Sequence of the second protein:
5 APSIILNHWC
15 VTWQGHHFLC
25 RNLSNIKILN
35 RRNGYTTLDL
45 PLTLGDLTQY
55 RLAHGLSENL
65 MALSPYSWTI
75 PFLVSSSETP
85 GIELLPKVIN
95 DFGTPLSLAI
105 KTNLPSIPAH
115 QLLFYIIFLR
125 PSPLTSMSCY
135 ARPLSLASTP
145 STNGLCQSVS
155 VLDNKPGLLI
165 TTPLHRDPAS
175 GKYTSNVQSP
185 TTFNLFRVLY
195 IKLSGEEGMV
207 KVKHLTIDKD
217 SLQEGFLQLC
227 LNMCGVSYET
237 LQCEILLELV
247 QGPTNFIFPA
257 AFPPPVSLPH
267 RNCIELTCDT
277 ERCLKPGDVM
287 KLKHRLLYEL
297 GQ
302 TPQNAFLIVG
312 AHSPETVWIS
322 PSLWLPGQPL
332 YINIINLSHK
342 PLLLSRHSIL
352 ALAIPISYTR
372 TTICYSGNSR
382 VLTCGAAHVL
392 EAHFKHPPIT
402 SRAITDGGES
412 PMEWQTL

Residue-level contacts at the interface:
Residue L60 in the second protein contacts residue G54 in the first protein (closest heavy-atom distance 3.7 Å).
Residue W415 in the second protein contacts residue T235 in the first protein (closest heavy-atom distance 3.0 Å).
Residue W415 in the second protein interacts with residue R284 in the first protein (closest heavy-atom distance 3.3 Å).
Residue L60 in the second protein interacts with residue N307 in the first protein (closest heavy-atom distance 3.5 Å).
Residue Q416 in the second protein is in contact with residue F234 in the first protein (closest heavy-atom distance 3.1 Å).
Residue R403 in the second protein is in contact with residue R335 in the first protein (closest heavy-atom distance 3.5 Å).
Residue Q416 in the second protein is in contact with residue R218 in the first protein (closest heavy-atom distance 3.1 Å).
Residue E62 in the second protein is in contact with residue N307 in the first protein (closest heavy-atom distance 2.8 Å).
Residue W415 in the second protein interacts with residue F234 in the first protein (closest heavy-atom distance 3.8 Å).
Residue G59 in the second protein is in contact with residue D52 in the first protein (closest heavy-atom distance 3.5 Å).
Residue E410 in the second protein interacts with residue R344 in the first protein (closest heavy-atom distance 2.9 Å).
Residue S411 in the second protein contacts residue T285 in the first protein (closest heavy-atom distance 3.5 Å).
Residue S61 in the second protein contacts residue D52 in the first protein (closest heavy-atom distance 3.7 Å).
Residue L60 in the second protein is in contact with residue N336 in the first protein (closest heavy-atom distance 3.2 Å).
Residue I405 in the second protein interacts with residue E339 in the first protein (closest heavy-atom distance 3.9 Å).
Residue E410 in the second protein interacts with residue K286 in the first protein (closest heavy-atom distance 3.1 Å).
Residue E62 in the second protein contacts residue A338 in the first protein (closest heavy-atom distance 3.9 Å).
Residue S61 in the second protein contacts residue N336 in the first protein (closest heavy-atom distance 2.9 Å).
Residue T417 in the second protein contacts residue F234 in the first protein (closest heavy-atom distance 3.8 Å).
Residue S411 in the second protein is in contact with residue K286 in the first protein (closest heavy-atom distance 2.7 Å).
Residue A57 in the second protein contacts residue N336 in the first protein (closest heavy-atom distance 3.7 Å).
Residue H58 in the second protein interacts with residue N336 in the first protein (closest heavy-atom distance 3.5 Å).
Residue L60 in the second protein interacts with residue I308 in the first protein (closest heavy-atom distance 3.9 Å).
Residue Q53 in the second protein is in contact with residue K342 in the first protein (closest heavy-atom distance 3.9 Å).
Residue Q53 in the second protein contacts residue E339 in the first protein (closest heavy-atom distance 3.4 Å).
Residue L60 in the second protein is in contact with residue D52 in the first protein (closest heavy-atom distance 2.6 Å).
Residue P412 in the second protein interacts with residue T285 in the first protein (closest heavy-atom distance 4.0 Å).
Residue G409 in the second protein interacts with residue L287 in the first protein (closest heavy-atom distance 3.1 Å).
Residue M413 in the second protein is in contact with residue R284 in the first protein (closest heavy-atom distance 2.7 Å).
Residue W415 in the second protein contacts residue F236 in the first protein (closest heavy-atom distance 4.0 Å).
Residue L67 in the second protein is in contact with residue D52 in the first protein (closest heavy-atom distance 3.9 Å).
Residue G409 in the second protein contacts residue K286 in the first protein (closest heavy-atom distance 4.0 Å).
Residue M413 in the second protein contacts residue W279 in the first protein (closest heavy-atom distance 3.8 Å).
Residue L60 in the second protein interacts with residue R335 in the first protein (closest heavy-atom distance 4.0 Å).
Residue T417 in the second protein interacts with residue N233 in the first protein (closest heavy-atom distance 3.7 Å).
Residue Q416 in the second protein contacts residue T235 in the first protein (closest heavy-atom distance 3.0 Å).
Residue R403 in the second protein interacts with residue N336 in the first protein (closest heavy-atom distance 2.8 Å).
Residue M413 in the second protein interacts with residue F236 in the first protein (closest heavy-atom distance 3.6 Å).
Residue R403 in the second protein interacts with residue E340 in the first protein (closest heavy-atom distance 2.7 Å).
Residue M413 in the second protein is in contact with residue F234 in the first protein (closest heavy-atom distance 3.8 Å).
Residue Q416 in the second protein interacts with residue F236 in the first protein (closest heavy-atom distance 4.1 Å).
Residue M413 in the second protein contacts residue K281 in the first protein (closest heavy-atom distance 4.1 Å).
Residue Y54 in the second protein interacts with residue E339 in the first protein (closest heavy-atom distance 3.5 Å).
Residue L60 in the second protein is in contact with residue V50 in the first protein (closest heavy-atom distance 3.6 Å).
Residue E414 in the second protein contacts residue K237 in the first protein (closest heavy-atom distance 3.2 Å).
Residue I400 in the second protein interacts with residue S53 in the first protein (closest heavy-atom distance 3.8 Å).
Residue E410 in the second protein contacts residue L287 in the first protein (closest heavy-atom distance 3.9 Å).
Residue L60 in the second protein is in contact with residue L334 in the first protein (closest heavy-atom distance 4.1 Å).
Residue L60 in the second protein contacts residue Q51 in the first protein (closest heavy-atom distance 4.0 Å).
Residue E414 in the second protein interacts with residue F236 in the first protein (closest heavy-atom distance 3.6 Å).
Residue G59 in the second protein interacts with residue N336 in the first protein (closest heavy-atom distance 2.6 Å).
Residue T406 in the second protein interacts with residue K288 in the first protein (closest heavy-atom distance 4.1 Å).
Residue P412 in the second protein interacts with residue R284 in the first protein (closest heavy-atom distance 3.7 Å).
Residue M413 in the second protein is in contact with residue K286 in the first protein (closest heavy-atom distance 4.2 Å).
Residue M413 in the second protein is in contact with residue T285 in the first protein (closest heavy-atom distance 3.6 Å).
Residue G59 in the second protein contacts residue S53 in the first protein (closest heavy-atom distance 3.6 Å).
Residue E410 in the second protein is in contact with residue T285 in the first protein (closest heavy-atom distance 3.2 Å).
Residue M413 in the second protein contacts residue D280 in the first protein (closest heavy-atom distance 3.9 Å).
Residue Q416 in the second protein contacts residue K237 in the first protein (closest heavy-atom distance 3.6 Å).
Residue T417 in the second protein is in contact with residue A230 in the first protein (closest heavy-atom distance 3.7 Å).

Sequence of the first protein:
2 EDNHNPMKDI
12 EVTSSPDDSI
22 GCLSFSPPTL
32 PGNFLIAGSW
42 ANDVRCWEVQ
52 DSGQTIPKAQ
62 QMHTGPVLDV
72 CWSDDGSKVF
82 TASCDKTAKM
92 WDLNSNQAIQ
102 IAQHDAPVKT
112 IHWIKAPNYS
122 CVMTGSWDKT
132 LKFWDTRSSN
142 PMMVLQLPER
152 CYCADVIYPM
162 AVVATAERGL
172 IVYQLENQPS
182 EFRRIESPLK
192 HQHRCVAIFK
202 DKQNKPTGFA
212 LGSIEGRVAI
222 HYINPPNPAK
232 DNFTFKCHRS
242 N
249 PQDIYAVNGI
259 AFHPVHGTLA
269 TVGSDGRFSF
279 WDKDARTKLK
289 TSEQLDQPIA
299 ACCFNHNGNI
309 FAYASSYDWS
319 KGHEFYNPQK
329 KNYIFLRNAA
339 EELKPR

The following describes two proteins that form a bound complex.